Sequence of protein 2:
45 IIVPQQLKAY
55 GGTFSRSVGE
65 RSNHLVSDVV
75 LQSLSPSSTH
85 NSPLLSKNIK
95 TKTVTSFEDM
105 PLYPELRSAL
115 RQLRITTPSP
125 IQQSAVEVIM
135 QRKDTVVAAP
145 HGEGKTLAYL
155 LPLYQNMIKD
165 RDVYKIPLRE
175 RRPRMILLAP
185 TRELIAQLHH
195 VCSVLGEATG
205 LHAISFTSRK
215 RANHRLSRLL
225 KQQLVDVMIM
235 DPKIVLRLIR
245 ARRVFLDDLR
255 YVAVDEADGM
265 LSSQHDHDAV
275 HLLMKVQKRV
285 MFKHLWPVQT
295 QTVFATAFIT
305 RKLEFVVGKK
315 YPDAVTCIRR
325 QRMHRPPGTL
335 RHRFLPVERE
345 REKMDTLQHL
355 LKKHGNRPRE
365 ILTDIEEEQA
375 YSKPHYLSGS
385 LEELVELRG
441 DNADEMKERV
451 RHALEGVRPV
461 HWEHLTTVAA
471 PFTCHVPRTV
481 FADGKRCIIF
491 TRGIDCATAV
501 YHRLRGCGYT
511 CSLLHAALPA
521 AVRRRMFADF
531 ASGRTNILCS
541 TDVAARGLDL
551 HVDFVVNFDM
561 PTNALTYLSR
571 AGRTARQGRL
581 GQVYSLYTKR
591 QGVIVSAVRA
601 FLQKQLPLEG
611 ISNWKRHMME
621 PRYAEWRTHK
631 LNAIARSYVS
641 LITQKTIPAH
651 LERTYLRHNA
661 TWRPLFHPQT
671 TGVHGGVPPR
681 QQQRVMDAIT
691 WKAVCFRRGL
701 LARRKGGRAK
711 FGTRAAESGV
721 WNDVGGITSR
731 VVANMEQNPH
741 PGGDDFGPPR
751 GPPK

These two protein chains interact to form a complex.

Sequence of protein 1:
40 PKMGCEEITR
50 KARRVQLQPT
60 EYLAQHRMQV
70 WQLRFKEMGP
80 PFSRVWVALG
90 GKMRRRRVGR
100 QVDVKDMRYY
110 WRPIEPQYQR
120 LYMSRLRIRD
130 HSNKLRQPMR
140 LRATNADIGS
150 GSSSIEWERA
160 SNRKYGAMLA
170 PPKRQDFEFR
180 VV

Residue-level contacts at the interface:
Residue D495 in protein 2 interacts with residue R96 in protein 1 (closest heavy-atom distance 3.6 Å).
Residue I494 in protein 2 is in contact with residue R96 in protein 1 (closest heavy-atom distance 3.7 Å).
Residue A517 in protein 2 contacts residue R96 in protein 1 (closest heavy-atom distance 3.8 Å).
Residue D270 in protein 2 contacts residue K91 in protein 1 (closest heavy-atom distance 2.8 Å).
Residue I494 in protein 2 is in contact with residue R99 in protein 1 (closest heavy-atom distance 3.4 Å).
Residue S267 in protein 2 contacts residue K91 in protein 1 (closest heavy-atom distance 3.2 Å).
Residue A516 in protein 2 interacts with residue R99 in protein 1 (closest heavy-atom distance 4.7 Å).
Residue K237 in protein 2 is in contact with residue D105 in protein 1 (closest heavy-atom distance 4.4 Å).
Residue R241 in protein 2 is in contact with residue D102 in protein 1 (closest heavy-atom distance 3.7 Å).
Residue R241 in protein 2 interacts with residue D105 in protein 1 (closest heavy-atom distance 3.4 Å).
Residue D270 in protein 2 contacts residue R93 in protein 1 (closest heavy-atom distance 4.6 Å).